Sequence of protein 2:
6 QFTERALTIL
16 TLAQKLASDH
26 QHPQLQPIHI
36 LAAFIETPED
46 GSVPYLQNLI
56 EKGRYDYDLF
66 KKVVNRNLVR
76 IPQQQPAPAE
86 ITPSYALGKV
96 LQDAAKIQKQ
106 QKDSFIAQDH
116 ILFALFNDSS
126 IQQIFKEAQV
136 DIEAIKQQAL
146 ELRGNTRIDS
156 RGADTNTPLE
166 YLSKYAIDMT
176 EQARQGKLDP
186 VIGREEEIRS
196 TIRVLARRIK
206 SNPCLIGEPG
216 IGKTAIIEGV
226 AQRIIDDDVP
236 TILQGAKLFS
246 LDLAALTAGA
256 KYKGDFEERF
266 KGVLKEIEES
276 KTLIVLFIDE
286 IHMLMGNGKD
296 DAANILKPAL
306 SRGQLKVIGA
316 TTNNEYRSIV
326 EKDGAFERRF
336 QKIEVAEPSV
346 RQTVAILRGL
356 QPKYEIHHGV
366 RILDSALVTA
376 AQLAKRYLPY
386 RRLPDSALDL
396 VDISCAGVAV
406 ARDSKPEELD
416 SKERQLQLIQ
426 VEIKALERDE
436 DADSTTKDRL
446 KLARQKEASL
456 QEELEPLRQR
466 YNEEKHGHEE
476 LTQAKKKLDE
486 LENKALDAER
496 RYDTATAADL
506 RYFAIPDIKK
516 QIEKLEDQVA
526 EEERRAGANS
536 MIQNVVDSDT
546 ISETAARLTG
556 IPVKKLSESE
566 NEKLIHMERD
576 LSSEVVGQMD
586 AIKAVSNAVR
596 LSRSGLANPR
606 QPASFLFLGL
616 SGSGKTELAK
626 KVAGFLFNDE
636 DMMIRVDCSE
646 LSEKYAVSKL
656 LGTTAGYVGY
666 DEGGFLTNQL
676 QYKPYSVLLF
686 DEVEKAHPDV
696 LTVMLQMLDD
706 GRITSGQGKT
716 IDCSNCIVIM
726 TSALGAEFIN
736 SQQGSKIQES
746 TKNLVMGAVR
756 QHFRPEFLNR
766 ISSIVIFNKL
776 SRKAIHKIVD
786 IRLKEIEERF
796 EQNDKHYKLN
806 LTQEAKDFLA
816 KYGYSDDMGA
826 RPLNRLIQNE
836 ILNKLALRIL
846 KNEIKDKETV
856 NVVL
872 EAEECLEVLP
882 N

Interface contacts:
Residue R506 in protein 1 contacts residue L431 in protein 2 (closest heavy-atom distance 4.2 Å).
Residue R759 in protein 1 is in contact with residue D642 in protein 2 (closest heavy-atom distance 2.8 Å).
Residue A100 in protein 1 contacts residue K104 in protein 2 (closest heavy-atom distance 3.5 Å).
Residue R203 in protein 1 contacts residue H362 in protein 2 (closest heavy-atom distance 2.7 Å).
Residue V234 in protein 1 interacts with residue D408 in protein 2 (closest heavy-atom distance 4.1 Å).
Residue R203 in protein 1 interacts with residue Y359 in protein 2 (closest heavy-atom distance 2.7 Å).
Residue I570 in protein 1 contacts residue L845 in protein 2 (closest heavy-atom distance 3.5 Å).
Residue N592 in protein 1 contacts residue N838 in protein 2 (closest heavy-atom distance 4.0 Å).
Residue R202 in protein 1 contacts residue D397 in protein 2 (closest heavy-atom distance 3.0 Å).
Residue A502 in protein 1 is in contact with residue A430 in protein 2 (closest heavy-atom distance 2.6 Å).
Residue P511 in protein 1 is in contact with residue D434 in protein 2 (closest heavy-atom distance 3.8 Å).
Residue R228 in protein 1 interacts with residue S409 in protein 2 (closest heavy-atom distance 2.4 Å).
Residue A502 in protein 1 is in contact with residue E432 in protein 2 (closest heavy-atom distance 3.7 Å).
Residue R228 in protein 1 contacts residue D408 in protein 2 (closest heavy-atom distance 2.2 Å).
Residue I300 in protein 1 interacts with residue A253 in protein 2 (closest heavy-atom distance 3.4 Å).
Residue T499 in protein 1 is in contact with residue E432 in protein 2 (closest heavy-atom distance 3.5 Å).
Residue A100 in protein 1 contacts residue Q105 in protein 2 (closest heavy-atom distance 3.1 Å).
Residue R759 in protein 1 contacts residue E687 in protein 2 (closest heavy-atom distance 2.7 Å).
Residue Y507 in protein 1 is in contact with residue E435 in protein 2 (closest heavy-atom distance 3.2 Å).
Residue P511 in protein 1 contacts residue E435 in protein 2 (closest heavy-atom distance 3.4 Å).
Residue I300 in protein 1 contacts residue T252 in protein 2 (closest heavy-atom distance 3.2 Å).
Residue D233 in protein 1 interacts with residue S409 in protein 2 (closest heavy-atom distance 2.9 Å).
Residue R198 in protein 1 is in contact with residue A401 in protein 2 (closest heavy-atom distance 3.9 Å).
Residue S767 in protein 1 is in contact with residue R830 in protein 2 (closest heavy-atom distance 2.7 Å).
Residue R595 in protein 1 interacts with residue A841 in protein 2 (closest heavy-atom distance 3.6 Å).
Residue S195 in protein 1 interacts with residue R552 in protein 2 (closest heavy-atom distance 4.0 Å).
Residue I237 in protein 1 contacts residue H362 in protein 2 (closest heavy-atom distance 3.1 Å).
Residue A502 in protein 1 contacts residue K429 in protein 2 (closest heavy-atom distance 4.1 Å).
Residue R506 in protein 1 contacts residue R433 in protein 2 (closest heavy-atom distance 3.4 Å).
Residue R198 in protein 1 contacts residue V405 in protein 2 (closest heavy-atom distance 2.9 Å).
Residue D296 in protein 1 contacts residue A253 in protein 2 (closest heavy-atom distance 3.4 Å).
Residue Y507 in protein 1 interacts with residue D434 in protein 2 (closest heavy-atom distance 2.9 Å).
Residue K104 in protein 1 is in contact with residue Q103 in protein 2 (closest heavy-atom distance 3.2 Å).
Residue R198 in protein 1 contacts residue R552 in protein 2 (closest heavy-atom distance 3.9 Å).
Residue T499 in protein 1 is in contact with residue R433 in protein 2 (closest heavy-atom distance 3.8 Å).
Residue Y507 in protein 1 is in contact with residue R433 in protein 2 (closest heavy-atom distance 2.8 Å).
Residue A503 in protein 1 interacts with residue R433 in protein 2 (closest heavy-atom distance 3.0 Å).
Residue R506 in protein 1 contacts residue D434 in protein 2 (closest heavy-atom distance 3.6 Å).
Residue R765 in protein 1 contacts residue R830 in protein 2 (closest heavy-atom distance 2.7 Å).
Residue I766 in protein 1 interacts with residue R830 in protein 2 (closest heavy-atom distance 2.7 Å).
Residue A503 in protein 1 is in contact with residue E432 in protein 2 (closest heavy-atom distance 3.4 Å).
Residue V234 in protein 1 contacts residue S409 in protein 2 (closest heavy-atom distance 2.5 Å).
Residue R228 in protein 1 is in contact with residue E418 in protein 2 (closest heavy-atom distance 3.9 Å).
Residue R759 in protein 1 interacts with residue E645 in protein 2 (closest heavy-atom distance 3.5 Å).
Residue R203 in protein 1 interacts with residue D397 in protein 2 (closest heavy-atom distance 3.7 Å).
Residue P235 in protein 1 contacts residue D408 in protein 2 (closest heavy-atom distance 3.2 Å).
Residue P235 in protein 1 contacts residue S409 in protein 2 (closest heavy-atom distance 3.6 Å).
Residue L763 in protein 1 is in contact with residue R830 in protein 2 (closest heavy-atom distance 3.7 Å).
Residue D504 in protein 1 is in contact with residue R433 in protein 2 (closest heavy-atom distance 2.4 Å).
Residue N764 in protein 1 is in contact with residue R830 in protein 2 (closest heavy-atom distance 2.1 Å).
Residue R506 in protein 1 interacts with residue A430 in protein 2 (closest heavy-atom distance 2.4 Å).
Residue S609 in protein 1 is in contact with residue R830 in protein 2 (closest heavy-atom distance 3.9 Å).
Residue D233 in protein 1 contacts residue E418 in protein 2 (closest heavy-atom distance 3.8 Å).
Residue R203 in protein 1 contacts residue H363 in protein 2 (closest heavy-atom distance 2.8 Å).
Residue K515 in protein 1 contacts residue E435 in protein 2 (closest heavy-atom distance 1.7 Å).
Residue Y497 in protein 1 is in contact with residue Q425 in protein 2 (closest heavy-atom distance 2.6 Å).
Residue I510 in protein 1 contacts residue D434 in protein 2 (closest heavy-atom distance 3.2 Å).
Residue L601 in protein 1 contacts residue Q797 in protein 2 (closest heavy-atom distance 3.2 Å).
Residue I204 in protein 1 is in contact with residue Y359 in protein 2 (closest heavy-atom distance 3.0 Å).
Residue I300 in protein 1 interacts with residue L248 in protein 2 (closest heavy-atom distance 3.6 Å).

Sequence of protein 1:
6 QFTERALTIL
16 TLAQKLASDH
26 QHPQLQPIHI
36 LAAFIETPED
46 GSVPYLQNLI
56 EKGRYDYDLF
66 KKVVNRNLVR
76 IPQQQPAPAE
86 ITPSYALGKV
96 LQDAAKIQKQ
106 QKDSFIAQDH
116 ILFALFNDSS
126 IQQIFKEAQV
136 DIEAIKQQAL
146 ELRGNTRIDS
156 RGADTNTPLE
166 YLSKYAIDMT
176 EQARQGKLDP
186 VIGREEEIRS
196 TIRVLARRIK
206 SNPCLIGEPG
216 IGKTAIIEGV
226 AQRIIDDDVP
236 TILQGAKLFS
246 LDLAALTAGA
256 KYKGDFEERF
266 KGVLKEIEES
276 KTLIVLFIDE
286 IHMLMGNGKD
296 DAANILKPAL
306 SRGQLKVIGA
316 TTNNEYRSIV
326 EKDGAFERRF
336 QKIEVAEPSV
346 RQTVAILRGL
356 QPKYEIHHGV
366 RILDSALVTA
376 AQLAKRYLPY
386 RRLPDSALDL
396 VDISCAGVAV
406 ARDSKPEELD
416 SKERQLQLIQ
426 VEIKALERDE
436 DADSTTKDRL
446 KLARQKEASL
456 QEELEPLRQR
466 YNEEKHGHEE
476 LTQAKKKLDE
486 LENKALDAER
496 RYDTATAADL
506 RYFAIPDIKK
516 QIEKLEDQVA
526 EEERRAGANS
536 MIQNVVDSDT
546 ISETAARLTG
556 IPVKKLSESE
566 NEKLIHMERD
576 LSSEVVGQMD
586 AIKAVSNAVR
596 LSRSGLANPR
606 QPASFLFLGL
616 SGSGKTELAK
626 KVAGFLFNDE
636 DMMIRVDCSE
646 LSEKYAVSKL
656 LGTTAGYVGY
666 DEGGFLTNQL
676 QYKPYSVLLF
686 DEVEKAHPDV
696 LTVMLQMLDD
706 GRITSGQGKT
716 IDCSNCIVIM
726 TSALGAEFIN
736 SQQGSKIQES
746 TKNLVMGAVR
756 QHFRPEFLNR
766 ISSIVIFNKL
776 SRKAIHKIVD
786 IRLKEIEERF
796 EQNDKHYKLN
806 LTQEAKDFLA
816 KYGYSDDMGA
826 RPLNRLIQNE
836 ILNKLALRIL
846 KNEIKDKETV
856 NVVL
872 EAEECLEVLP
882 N

These two protein chains interact to form a complex.